Sequence of chain B:
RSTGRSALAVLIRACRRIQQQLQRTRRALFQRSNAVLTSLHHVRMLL

Sequence of chain A:
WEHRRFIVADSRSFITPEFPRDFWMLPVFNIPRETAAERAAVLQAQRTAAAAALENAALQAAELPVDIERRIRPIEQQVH

Residue-level contacts at the interface:
Residue I80 in chain A contacts residue F3104 in chain B (closest heavy-atom distance 3.9 Å).
Residue I84 in chain A interacts with residue T3099 in chain B (closest heavy-atom distance 3.5 Å).
Residue V91 in chain A interacts with residue R3091 in chain B (closest heavy-atom distance 5.0 Å).
Residue E81 in chain A contacts residue F3104 in chain B (closest heavy-atom distance 3.8 Å).
Residue V91 in chain A contacts residue Q3093 in chain B (closest heavy-atom distance 3.9 Å).
Residue P77 in chain A contacts residue L3111 in chain B (closest heavy-atom distance 4.5 Å).
Residue P77 in chain A interacts with residue N3108 in chain B (closest heavy-atom distance 4.3 Å).
Residue P77 in chain A is in contact with residue F3104 in chain B (closest heavy-atom distance 3.3 Å).
Residue R85 in chain A contacts residue R3100 in chain B (closest heavy-atom distance 3.4 Å).
Residue I84 in chain A contacts residue L3103 in chain B (closest heavy-atom distance 4.4 Å).
Residue I80 in chain A is in contact with residue T3099 in chain B (closest heavy-atom distance 4.8 Å).
Residue R59 in chain A interacts with residue L3120 in chain B (closest heavy-atom distance 3.7 Å).
Residue V91 in chain A is in contact with residue A3088 in chain B (closest heavy-atom distance 4.4 Å).
Residue A73 in chain A contacts residue L3114 in chain B (closest heavy-atom distance 4.5 Å).
Residue L66 in chain A is in contact with residue R3118 in chain B (closest heavy-atom distance 4.2 Å).
Residue R59 in chain A interacts with residue L3121 in chain B (closest heavy-atom distance 3.5 Å).
Residue I84 in chain A is in contact with residue L3096 in chain B (closest heavy-atom distance 3.4 Å).
Residue A70 in chain A interacts with residue L3114 in chain B (closest heavy-atom distance 4.7 Å).
Residue E88 in chain A interacts with residue Q3093 in chain B (closest heavy-atom distance 3.8 Å).
Residue E88 in chain A contacts residue Q3097 in chain B (closest heavy-atom distance 3.1 Å).
Residue H92 in chain A interacts with residue Q3093 in chain B (closest heavy-atom distance 3.4 Å).
Residue I84 in chain A contacts residue R3100 in chain B (closest heavy-atom distance 3.6 Å).
Residue I87 in chain A interacts with residue L3096 in chain B (closest heavy-atom distance 4.7 Å).
Residue L66 in chain A interacts with residue L3121 in chain B (closest heavy-atom distance 4.4 Å).
Residue V91 in chain A is in contact with residue I3092 in chain B (closest heavy-atom distance 3.7 Å).
Residue V91 in chain A is in contact with residue R3090 in chain B (closest heavy-atom distance 4.4 Å).
Residue A62 in chain A interacts with residue L3121 in chain B (closest heavy-atom distance 4.3 Å).
Residue L76 in chain A is in contact with residue V3110 in chain B (closest heavy-atom distance 4.8 Å).
Residue E88 in chain A interacts with residue L3096 in chain B (closest heavy-atom distance 3.1 Å).
Residue H92 in chain A contacts residue C3089 in chain B (closest heavy-atom distance 4.5 Å).
Residue A63 in chain A contacts residue L3121 in chain B (closest heavy-atom distance 4.6 Å).
Residue I80 in chain A contacts residue R3100 in chain B (closest heavy-atom distance 5.0 Å).
Residue L76 in chain A interacts with residue S3107 in chain B (closest heavy-atom distance 3.9 Å).
Residue L66 in chain A is in contact with residue L3114 in chain B (closest heavy-atom distance 4.7 Å).
Residue I80 in chain A interacts with residue L3103 in chain B (closest heavy-atom distance 3.7 Å).
Residue L66 in chain A is in contact with residue V3117 in chain B (closest heavy-atom distance 3.6 Å).
Residue E67 in chain A is in contact with residue R3118 in chain B (closest heavy-atom distance 3.4 Å).
Residue A73 in chain A is in contact with residue L3111 in chain B (closest heavy-atom distance 3.7 Å).
Residue I80 in chain A interacts with residue S3107 in chain B (closest heavy-atom distance 5.0 Å).
Residue P77 in chain A is in contact with residue S3107 in chain B (closest heavy-atom distance 4.5 Å).
Residue V91 in chain A is in contact with residue C3089 in chain B (closest heavy-atom distance 2.9 Å).
Residue E88 in chain A is in contact with residue R3100 in chain B (closest heavy-atom distance 4.4 Å).
Residue A70 in chain A is in contact with residue L3111 in chain B (closest heavy-atom distance 4.2 Å).
Residue E88 in chain A interacts with residue I3092 in chain B (closest heavy-atom distance 4.1 Å).

This data describes a binding interaction between two proteins.